Sequence of the first protein:
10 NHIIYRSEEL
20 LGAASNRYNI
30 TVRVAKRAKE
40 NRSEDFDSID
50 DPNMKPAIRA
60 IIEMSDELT

Interface contacts:
Residue G1030 in the second protein is in contact with residue R41 in the first protein (closest heavy-atom distance 3.8 Å).
Residue K1031 in the second protein contacts residue R41 in the first protein (closest heavy-atom distance 4.1 Å).
Residue S1032 in the second protein contacts residue R41 in the first protein (closest heavy-atom distance 2.8 Å).
Residue Y1000 in the second protein interacts with residue Y27 in the first protein (closest heavy-atom distance 4.5 Å).
Residue G1001 in the second protein is in contact with residue Y27 in the first protein (closest heavy-atom distance 3.6 Å).
Residue G1030 in the second protein interacts with residue F45 in the first protein (closest heavy-atom distance 4.3 Å).
Residue K1031 in the second protein contacts residue F45 in the first protein (closest heavy-atom distance 3.4 Å).
Residue S1032 in the second protein contacts residue K38 in the first protein (closest heavy-atom distance 3.6 Å).
Residue Y1004 in the second protein interacts with residue V31 in the first protein (closest heavy-atom distance 4.8 Å).
Residue K1029 in the second protein is in contact with residue F45 in the first protein (closest heavy-atom distance 4.4 Å).

Sequence of the second protein:
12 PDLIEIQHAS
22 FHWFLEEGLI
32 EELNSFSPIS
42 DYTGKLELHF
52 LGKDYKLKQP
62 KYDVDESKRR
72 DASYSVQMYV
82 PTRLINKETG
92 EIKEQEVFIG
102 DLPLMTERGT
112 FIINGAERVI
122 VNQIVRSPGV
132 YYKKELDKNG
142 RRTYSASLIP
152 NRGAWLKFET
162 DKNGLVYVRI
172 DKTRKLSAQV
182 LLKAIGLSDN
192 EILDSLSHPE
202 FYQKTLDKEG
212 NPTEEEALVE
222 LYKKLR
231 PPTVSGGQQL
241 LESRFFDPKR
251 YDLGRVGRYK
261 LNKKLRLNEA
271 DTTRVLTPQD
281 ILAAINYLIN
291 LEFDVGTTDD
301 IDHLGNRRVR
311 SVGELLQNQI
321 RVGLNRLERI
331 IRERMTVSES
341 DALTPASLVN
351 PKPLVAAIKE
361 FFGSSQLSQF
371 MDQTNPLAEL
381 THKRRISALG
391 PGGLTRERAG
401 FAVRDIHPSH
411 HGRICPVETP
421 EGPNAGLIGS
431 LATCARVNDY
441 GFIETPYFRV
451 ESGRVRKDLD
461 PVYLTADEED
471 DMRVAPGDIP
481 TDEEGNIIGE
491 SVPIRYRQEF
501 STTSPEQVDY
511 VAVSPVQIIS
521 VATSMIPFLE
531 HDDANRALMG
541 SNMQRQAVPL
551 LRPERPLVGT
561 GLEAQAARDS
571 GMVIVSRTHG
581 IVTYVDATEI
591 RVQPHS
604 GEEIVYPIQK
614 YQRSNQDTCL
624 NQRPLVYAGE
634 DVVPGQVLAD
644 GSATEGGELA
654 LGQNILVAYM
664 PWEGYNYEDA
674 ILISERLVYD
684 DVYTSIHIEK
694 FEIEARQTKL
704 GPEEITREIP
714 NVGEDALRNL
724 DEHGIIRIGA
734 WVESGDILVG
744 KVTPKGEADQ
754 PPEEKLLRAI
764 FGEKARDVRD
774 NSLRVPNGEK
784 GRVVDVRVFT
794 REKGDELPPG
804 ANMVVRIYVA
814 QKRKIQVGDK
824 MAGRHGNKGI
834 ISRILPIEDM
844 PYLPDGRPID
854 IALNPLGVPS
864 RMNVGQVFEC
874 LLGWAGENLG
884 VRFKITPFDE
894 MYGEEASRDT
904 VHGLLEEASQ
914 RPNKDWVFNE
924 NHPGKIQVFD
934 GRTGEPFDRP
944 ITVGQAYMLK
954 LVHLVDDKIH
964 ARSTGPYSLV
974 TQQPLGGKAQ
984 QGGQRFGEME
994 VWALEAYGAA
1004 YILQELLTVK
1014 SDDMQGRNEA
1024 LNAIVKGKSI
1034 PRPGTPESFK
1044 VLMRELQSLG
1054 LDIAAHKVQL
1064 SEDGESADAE

This data describes a binding interaction between two proteins.